Sequence of chain A:
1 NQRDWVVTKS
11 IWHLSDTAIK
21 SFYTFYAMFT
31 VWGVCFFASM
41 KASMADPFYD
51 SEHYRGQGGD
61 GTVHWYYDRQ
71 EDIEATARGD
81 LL

Sequence of chain B:
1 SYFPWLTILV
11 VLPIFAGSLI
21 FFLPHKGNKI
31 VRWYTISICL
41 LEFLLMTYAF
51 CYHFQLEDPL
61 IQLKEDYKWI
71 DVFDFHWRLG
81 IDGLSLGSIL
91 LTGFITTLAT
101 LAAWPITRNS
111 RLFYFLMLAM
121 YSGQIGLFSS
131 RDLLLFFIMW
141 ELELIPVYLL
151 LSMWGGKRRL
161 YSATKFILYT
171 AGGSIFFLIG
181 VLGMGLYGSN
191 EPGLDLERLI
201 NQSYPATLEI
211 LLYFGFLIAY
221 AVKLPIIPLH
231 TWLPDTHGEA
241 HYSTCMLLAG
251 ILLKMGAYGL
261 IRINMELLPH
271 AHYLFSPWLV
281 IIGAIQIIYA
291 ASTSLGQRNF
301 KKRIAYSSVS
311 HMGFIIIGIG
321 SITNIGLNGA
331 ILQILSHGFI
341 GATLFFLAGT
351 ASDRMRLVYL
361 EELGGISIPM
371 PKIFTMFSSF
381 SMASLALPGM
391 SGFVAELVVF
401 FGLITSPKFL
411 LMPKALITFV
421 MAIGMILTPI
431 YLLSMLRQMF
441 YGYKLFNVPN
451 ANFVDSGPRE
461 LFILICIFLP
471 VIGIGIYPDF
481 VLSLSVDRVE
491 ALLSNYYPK

Interface contacts:
Residue Y477 in chain B interacts with residue S21 in chain A (closest heavy-atom distance 3.3 Å).
Residue G156 in chain B contacts residue G59 in chain A (closest heavy-atom distance 4.1 Å).
Residue V454 in chain B contacts residue P47 in chain A (closest heavy-atom distance 3.9 Å).
Residue P105 in chain B interacts with residue Y49 in chain A (closest heavy-atom distance 3.4 Å).
Residue L469 in chain B interacts with residue W32 in chain A (closest heavy-atom distance 3.5 Å).
Residue F480 in chain B contacts residue M28 in chain A (closest heavy-atom distance 3.4 Å).
Residue F50 in chain B interacts with residue Y26 in chain A (closest heavy-atom distance 3.8 Å).
Residue F94 in chain B interacts with residue W32 in chain A (closest heavy-atom distance 3.7 Å).
Residue F480 in chain B interacts with residue F29 in chain A (closest heavy-atom distance 3.7 Å).
Residue W33 in chain B contacts residue A42 in chain A (closest heavy-atom distance 4.4 Å).
Residue I106 in chain B interacts with residue G58 in chain A (closest heavy-atom distance 4.2 Å).
Residue F462 in chain B interacts with residue A38 in chain A (closest heavy-atom distance 3.4 Å).
Residue F43 in chain B interacts with residue C35 in chain A (closest heavy-atom distance 4.2 Å).
Residue D479 in chain B contacts residue K20 in chain A (closest heavy-atom distance 3.2 Å).
Residue Y242 in chain B contacts residue Y49 in chain A (closest heavy-atom distance 3.6 Å).
Residue P458 in chain B contacts residue A45 in chain A (closest heavy-atom distance 3.3 Å).
Residue P470 in chain B contacts residue W32 in chain A (closest heavy-atom distance 3.5 Å).
Residue F94 in chain B is in contact with residue C35 in chain A (closest heavy-atom distance 3.4 Å).
Residue L56 in chain B is in contact with residue Y26 in chain A (closest heavy-atom distance 3.2 Å).
Residue R354 in chain B interacts with residue F48 in chain A (closest heavy-atom distance 3.0 Å).
Residue W33 in chain B interacts with residue S43 in chain A (closest heavy-atom distance 3.9 Å).
Residue P458 in chain B interacts with residue K41 in chain A (closest heavy-atom distance 4.0 Å).
Residue I106 in chain B is in contact with residue Q57 in chain A (closest heavy-atom distance 3.2 Å).
Residue L40 in chain B interacts with residue F36 in chain A (closest heavy-atom distance 3.7 Å).
Residue L90 in chain B interacts with residue F29 in chain A (closest heavy-atom distance 4.1 Å).
Residue Q55 in chain B contacts residue Y26 in chain A (closest heavy-atom distance 4.1 Å).
Residue P458 in chain B contacts residue M44 in chain A (closest heavy-atom distance 3.6 Å).
Residue R159 in chain B is in contact with residue D60 in chain A (closest heavy-atom distance 4.3 Å).
Residue D353 in chain B contacts residue Y49 in chain A (closest heavy-atom distance 2.8 Å).
Residue Y52 in chain B contacts residue T30 in chain A (closest heavy-atom distance 4.4 Å).
Residue A451 in chain B contacts residue H53 in chain A (closest heavy-atom distance 4.3 Å).
Residue F462 in chain B is in contact with residue K41 in chain A (closest heavy-atom distance 3.6 Å).
Residue D353 in chain B interacts with residue Y54 in chain A (closest heavy-atom distance 3.2 Å).
Residue N452 in chain B is in contact with residue H53 in chain A (closest heavy-atom distance 3.5 Å).
Residue W33 in chain B interacts with residue S39 in chain A (closest heavy-atom distance 4.2 Å).
Residue P105 in chain B is in contact with residue Q57 in chain A (closest heavy-atom distance 3.7 Å).
Residue R459 in chain B interacts with residue K41 in chain A (closest heavy-atom distance 3.5 Å).
Residue K157 in chain B interacts with residue H64 in chain A (closest heavy-atom distance 3.7 Å).
Residue D455 in chain B interacts with residue P47 in chain A (closest heavy-atom distance 3.9 Å).
Residue W154 in chain B interacts with residue G58 in chain A (closest heavy-atom distance 4.4 Å).
Residue C466 in chain B interacts with residue C35 in chain A (closest heavy-atom distance 3.6 Å).
Residue L44 in chain B interacts with residue F36 in chain A (closest heavy-atom distance 4.4 Å).
Residue C51 in chain B contacts residue Y26 in chain A (closest heavy-atom distance 3.1 Å).
Residue V454 in chain B contacts residue F48 in chain A (closest heavy-atom distance 4.0 Å).
Residue E460 in chain B interacts with residue P47 in chain A (closest heavy-atom distance 4.2 Å).
Residue L40 in chain B interacts with residue C35 in chain A (closest heavy-atom distance 3.3 Å).
Residue P458 in chain B is in contact with residue P47 in chain A (closest heavy-atom distance 4.3 Å).
Residue T107 in chain B interacts with residue Q57 in chain A (closest heavy-atom distance 3.1 Å).
Residue D353 in chain B contacts residue T62 in chain A (closest heavy-atom distance 4.4 Å).
Residue R459 in chain B interacts with residue Y49 in chain A (closest heavy-atom distance 3.3 Å).
Residue G457 in chain B is in contact with residue P47 in chain A (closest heavy-atom distance 3.5 Å).
Residue R356 in chain B interacts with residue V63 in chain A (closest heavy-atom distance 3.8 Å).
Residue F50 in chain B contacts residue F29 in chain A (closest heavy-atom distance 3.3 Å).
Residue C466 in chain B is in contact with residue W32 in chain A (closest heavy-atom distance 3.3 Å).
Residue L101 in chain B is in contact with residue A42 in chain A (closest heavy-atom distance 4.2 Å).
Residue Y477 in chain B contacts residue K20 in chain A (closest heavy-atom distance 3.2 Å).
Residue G156 in chain B is in contact with residue D60 in chain A (closest heavy-atom distance 3.2 Å).
Residue G155 in chain B contacts residue G59 in chain A (closest heavy-atom distance 4.3 Å).
Residue E460 in chain B contacts residue Y49 in chain A (closest heavy-atom distance 3.3 Å).
Residue F54 in chain B contacts residue Y26 in chain A (closest heavy-atom distance 3.3 Å).

These two protein chains interact to form a complex.